Residue-level contacts at the interface:
Residue W150 in chain B interacts with residue P9 in chain A (closest heavy-atom distance 3.9 Å).
Residue T76 in chain B is in contact with residue P9 in chain A (closest heavy-atom distance 4.5 Å).
Residue A24 in chain B is in contact with residue Y2 in chain A (closest heavy-atom distance 2.9 Å).
Residue Y9 in chain B interacts with residue N6 in chain A (closest heavy-atom distance 3.8 Å).
Residue N69 in chain B contacts residue I3 in chain A (closest heavy-atom distance 3.8 Å).
Residue Y9 in chain B interacts with residue I3 in chain A (closest heavy-atom distance 4.1 Å).
Residue T76 in chain B is in contact with residue N6 in chain A (closest heavy-atom distance 3.7 Å).
Residue Y9 in chain B is in contact with residue Y2 in chain A (closest heavy-atom distance 3.6 Å).
Residue K149 in chain B interacts with residue P9 in chain A (closest heavy-atom distance 4.1 Å).
Residue T76 in chain B interacts with residue V8 in chain A (closest heavy-atom distance 3.3 Å).
Residue Y7 in chain B contacts residue Y2 in chain A (closest heavy-atom distance 3.5 Å).
Residue A45 in chain B interacts with residue Y2 in chain A (closest heavy-atom distance 4.3 Å).
Residue N66 in chain B is in contact with residue Y2 in chain A (closest heavy-atom distance 2.9 Å).
Residue R100 in chain B interacts with residue N6 in chain A (closest heavy-atom distance 2.7 Å).
Residue N83 in chain B contacts residue V8 in chain A (closest heavy-atom distance 3.5 Å).
Residue R158 in chain B is in contact with residue L7 in chain A (closest heavy-atom distance 4.0 Å).
Residue W170 in chain B interacts with residue D1 in chain A (closest heavy-atom distance 3.7 Å).
Residue D159 in chain B interacts with residue I3 in chain A (closest heavy-atom distance 3.7 Å).
Residue K149 in chain B interacts with residue V8 in chain A (closest heavy-atom distance 4.0 Å).
Residue N83 in chain B contacts residue P9 in chain A (closest heavy-atom distance 3.0 Å).
Residue Y87 in chain B contacts residue P9 in chain A (closest heavy-atom distance 2.9 Å).
Residue V79 in chain B interacts with residue V8 in chain A (closest heavy-atom distance 3.8 Å).
Residue Y155 in chain B is in contact with residue L7 in chain A (closest heavy-atom distance 3.5 Å).
Residue Y102 in chain B contacts residue Y2 in chain A (closest heavy-atom distance 3.4 Å).
Residue G80 in chain B contacts residue V8 in chain A (closest heavy-atom distance 3.6 Å).
Residue R100 in chain B interacts with residue I3 in chain A (closest heavy-atom distance 3.7 Å).
Residue W150 in chain B interacts with residue L7 in chain A (closest heavy-atom distance 3.2 Å).
Residue R100 in chain B is in contact with residue T5 in chain A (closest heavy-atom distance 4.3 Å).
Residue Y77 in chain B is in contact with residue P9 in chain A (closest heavy-atom distance 4.1 Å).
Residue R158 in chain B contacts residue T5 in chain A (closest heavy-atom distance 4.0 Å).
Residue R35 in chain B interacts with residue Y2 in chain A (closest heavy-atom distance 3.4 Å).
Residue F36 in chain B contacts residue Y2 in chain A (closest heavy-atom distance 3.6 Å).
Residue N66 in chain B contacts residue D1 in chain A (closest heavy-atom distance 2.5 Å).
Residue A153 in chain B contacts residue L7 in chain A (closest heavy-atom distance 3.8 Å).
Residue Y162 in chain B is in contact with residue Y2 in chain A (closest heavy-atom distance 4.2 Å).
Residue Y162 in chain B interacts with residue D1 in chain A (closest heavy-atom distance 2.6 Å).
Residue I98 in chain B interacts with residue P9 in chain A (closest heavy-atom distance 4.3 Å).
Residue R65 in chain B contacts residue D1 in chain A (closest heavy-atom distance 2.6 Å).
Residue Y7 in chain B is in contact with residue D1 in chain A (closest heavy-atom distance 3.2 Å).
Residue V84 in chain B interacts with residue P9 in chain A (closest heavy-atom distance 4.1 Å).
Residue E166 in chain B is in contact with residue D1 in chain A (closest heavy-atom distance 4.4 Å).
Residue G80 in chain B interacts with residue P9 in chain A (closest heavy-atom distance 3.7 Å).
Residue N69 in chain B contacts residue N6 in chain A (closest heavy-atom distance 4.1 Å).
Residue Y155 in chain B is in contact with residue N6 in chain A (closest heavy-atom distance 3.5 Å).
Residue D159 in chain B contacts residue T5 in chain A (closest heavy-atom distance 4.5 Å).
Residue N69 in chain B is in contact with residue Y2 in chain A (closest heavy-atom distance 3.0 Å).
Residue T146 in chain B contacts residue P9 in chain A (closest heavy-atom distance 2.6 Å).
Residue V25 in chain B contacts residue Y2 in chain A (closest heavy-atom distance 4.6 Å).
Residue A70 in chain B contacts residue Y2 in chain A (closest heavy-atom distance 4.0 Å).
Residue V34 in chain B contacts residue Y2 in chain A (closest heavy-atom distance 3.7 Å).
Residue Y62 in chain B interacts with residue D1 in chain A (closest heavy-atom distance 3.1 Å).
Residue Y102 in chain B interacts with residue I3 in chain A (closest heavy-atom distance 2.9 Å).
Residue N69 in chain B is in contact with residue N4 in chain A (closest heavy-atom distance 3.3 Å).
Residue Y77 in chain B interacts with residue L7 in chain A (closest heavy-atom distance 4.3 Å).
Residue A73 in chain B is in contact with residue N6 in chain A (closest heavy-atom distance 3.4 Å).
Residue Y77 in chain B is in contact with residue N6 in chain A (closest heavy-atom distance 3.9 Å).
Residue Y126 in chain B is in contact with residue P9 in chain A (closest heavy-atom distance 4.4 Å).
Residue Y155 in chain B interacts with residue T5 in chain A (closest heavy-atom distance 2.6 Å).
Residue W150 in chain B is in contact with residue V8 in chain A (closest heavy-atom distance 3.0 Å).
Residue Y162 in chain B is in contact with residue I3 in chain A (closest heavy-atom distance 3.6 Å).

Sequence of chain B:
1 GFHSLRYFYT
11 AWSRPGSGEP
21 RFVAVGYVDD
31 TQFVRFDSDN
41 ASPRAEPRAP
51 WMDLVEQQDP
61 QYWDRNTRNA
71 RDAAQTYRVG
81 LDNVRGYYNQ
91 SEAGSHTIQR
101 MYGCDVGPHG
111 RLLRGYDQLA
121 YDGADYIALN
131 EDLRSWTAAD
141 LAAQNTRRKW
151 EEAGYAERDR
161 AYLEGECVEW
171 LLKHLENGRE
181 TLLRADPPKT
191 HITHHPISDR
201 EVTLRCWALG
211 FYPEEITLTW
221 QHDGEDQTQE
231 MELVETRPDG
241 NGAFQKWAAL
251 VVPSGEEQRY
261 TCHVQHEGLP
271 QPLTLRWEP

This data describes a binding interaction between two proteins.

Sequence of chain A:
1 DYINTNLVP